Residue-level contacts at the interface:
Residue I50 in chain B contacts residue F9 in chain A (closest heavy-atom distance 4.2 Å).
Residue I51 in chain B interacts with residue F9 in chain A (closest heavy-atom distance 4.7 Å).
Residue K52 in chain B interacts with residue F9 in chain A (closest heavy-atom distance 3.9 Å).
Residue I50 in chain B interacts with residue F17 in chain A (closest heavy-atom distance 4.7 Å).
Residue G99 in chain B contacts residue Y16 in chain A (closest heavy-atom distance 2.9 Å).
Residue R59 in chain B interacts with residue K10 in chain A (closest heavy-atom distance 3.8 Å).
Residue G103 in chain B contacts residue F17 in chain A (closest heavy-atom distance 4.5 Å).
Residue Y33 in chain B is in contact with residue Y16 in chain A (closest heavy-atom distance 3.7 Å).
Residue R59 in chain B contacts residue L13 in chain A (closest heavy-atom distance 4.3 Å).
Residue Y33 in chain B interacts with residue F9 in chain A (closest heavy-atom distance 3.9 Å).
Residue K52 in chain B interacts with residue E12 in chain A (closest heavy-atom distance 2.8 Å).
Residue V101 in chain B interacts with residue Y16 in chain A (closest heavy-atom distance 4.1 Å).
Residue H102 in chain B contacts residue Y16 in chain A (closest heavy-atom distance 3.0 Å).
Residue Y33 in chain B is in contact with residue E12 in chain A (closest heavy-atom distance 2.4 Å).
Residue Y33 in chain B is in contact with residue L13 in chain A (closest heavy-atom distance 3.6 Å).
Residue G103 in chain B is in contact with residue Y16 in chain A (closest heavy-atom distance 4.8 Å).
Residue T58 in chain B is in contact with residue F9 in chain A (closest heavy-atom distance 3.8 Å).
Residue R59 in chain B interacts with residue F9 in chain A (closest heavy-atom distance 3.9 Å).
Residue H102 in chain B is in contact with residue F17 in chain A (closest heavy-atom distance 3.4 Å).
Residue I50 in chain B interacts with residue L13 in chain A (closest heavy-atom distance 3.7 Å).
Residue N57 in chain B is in contact with residue F9 in chain A (closest heavy-atom distance 3.7 Å).
Residue H35 in chain B interacts with residue F17 in chain A (closest heavy-atom distance 4.1 Å).
Residue G100 in chain B is in contact with residue Y16 in chain A (closest heavy-atom distance 4.1 Å).

The following describes two proteins that form a bound complex.

Sequence of chain A:
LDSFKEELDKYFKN

Sequence of chain B:
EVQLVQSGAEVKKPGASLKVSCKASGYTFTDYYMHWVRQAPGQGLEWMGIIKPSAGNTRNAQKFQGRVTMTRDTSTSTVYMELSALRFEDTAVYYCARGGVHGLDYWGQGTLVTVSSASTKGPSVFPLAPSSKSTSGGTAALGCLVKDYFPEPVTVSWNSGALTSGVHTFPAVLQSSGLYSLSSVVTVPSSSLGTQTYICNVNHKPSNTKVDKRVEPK